The following describes two proteins that form a bound complex.

Interface contacts:
Residue Q92 in the first protein interacts with residue T15 in the second protein (closest heavy-atom distance 3.3 Å).
Residue K96 in the first protein interacts with residue K12 in the second protein (closest heavy-atom distance 4.2 Å).
Residue I94 in the first protein is in contact with residue K12 in the second protein (closest heavy-atom distance 3.7 Å).
Residue I94 in the first protein is in contact with residue R11 in the second protein (closest heavy-atom distance 4.0 Å).
Residue I94 in the first protein is in contact with residue T15 in the second protein (closest heavy-atom distance 3.2 Å).
Residue K96 in the first protein interacts with residue E16 in the second protein (closest heavy-atom distance 2.5 Å).

Sequence of the second protein:
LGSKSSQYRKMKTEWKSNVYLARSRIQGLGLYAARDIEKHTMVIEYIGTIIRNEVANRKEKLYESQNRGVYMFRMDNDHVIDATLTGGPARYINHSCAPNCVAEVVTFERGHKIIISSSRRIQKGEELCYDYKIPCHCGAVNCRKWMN

Sequence of the first protein:
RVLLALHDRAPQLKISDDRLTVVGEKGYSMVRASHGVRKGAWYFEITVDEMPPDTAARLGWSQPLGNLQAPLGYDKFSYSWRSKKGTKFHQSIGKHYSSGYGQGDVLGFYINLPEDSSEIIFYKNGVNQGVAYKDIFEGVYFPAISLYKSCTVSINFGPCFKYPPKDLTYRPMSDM